This data describes a binding interaction between two proteins.

Sequence of chain A:
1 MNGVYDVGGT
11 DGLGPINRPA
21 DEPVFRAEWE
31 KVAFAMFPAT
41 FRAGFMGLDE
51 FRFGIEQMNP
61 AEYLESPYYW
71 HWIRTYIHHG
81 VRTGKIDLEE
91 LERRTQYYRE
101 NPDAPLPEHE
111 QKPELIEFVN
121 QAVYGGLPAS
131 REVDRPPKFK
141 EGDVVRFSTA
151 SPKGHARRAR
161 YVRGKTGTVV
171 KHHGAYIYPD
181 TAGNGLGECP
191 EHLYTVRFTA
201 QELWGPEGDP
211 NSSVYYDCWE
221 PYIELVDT

Contacts between the two chains:
Residue L64 in chain B contacts residue A61 in chain A (closest heavy-atom distance 4.5 Å).
Residue G9 in chain B is in contact with residue N2 in chain A (closest heavy-atom distance 2.9 Å).
Residue E207 in chain B contacts residue K153 in chain A (closest heavy-atom distance 3.8 Å).
Residue G205 in chain B is in contact with residue A150 in chain A (closest heavy-atom distance 4.4 Å).
Residue N2 in chain B interacts with residue D11 in chain A (closest heavy-atom distance 2.7 Å).
Residue P152 in chain B is in contact with residue D11 in chain A (closest heavy-atom distance 4.3 Å).
Residue P60 in chain B contacts residue G12 in chain A (closest heavy-atom distance 3.9 Å).
Residue G205 in chain B is in contact with residue T149 in chain A (closest heavy-atom distance 3.9 Å).
Residue E207 in chain B contacts residue A150 in chain A (closest heavy-atom distance 3.6 Å).
Residue E65 in chain B is in contact with residue N59 in chain A (closest heavy-atom distance 2.9 Å).
Residue W204 in chain B contacts residue A150 in chain A (closest heavy-atom distance 4.0 Å).
Residue L13 in chain B contacts residue V4 in chain A (closest heavy-atom distance 4.3 Å).
Residue T10 in chain B is in contact with residue R160 in chain A (closest heavy-atom distance 3.9 Å).
Residue A150 in chain B contacts residue E207 in chain A (closest heavy-atom distance 3.6 Å).
Residue L13 in chain B interacts with residue P60 in chain A (closest heavy-atom distance 3.7 Å).
Residue D11 in chain B interacts with residue G3 in chain A (closest heavy-atom distance 3.8 Å).
Residue W204 in chain B is in contact with residue S151 in chain A (closest heavy-atom distance 2.8 Å).
Residue E207 in chain B contacts residue P152 in chain A (closest heavy-atom distance 3.6 Å).
Residue G12 in chain B contacts residue M58 in chain A (closest heavy-atom distance 4.5 Å).
Residue P206 in chain B contacts residue A150 in chain A (closest heavy-atom distance 3.9 Å).
Residue D11 in chain B is in contact with residue N2 in chain A (closest heavy-atom distance 2.7 Å).
Residue N2 in chain B is in contact with residue G9 in chain A (closest heavy-atom distance 2.9 Å).
Residue S151 in chain B interacts with residue E207 in chain A (closest heavy-atom distance 2.8 Å).
Residue A150 in chain B contacts residue P206 in chain A (closest heavy-atom distance 3.9 Å).
Residue N59 in chain B interacts with residue E65 in chain A (closest heavy-atom distance 2.9 Å).
Residue E207 in chain B is in contact with residue S151 in chain A (closest heavy-atom distance 2.8 Å).
Residue W204 in chain B is in contact with residue T149 in chain A (closest heavy-atom distance 3.5 Å).
Residue R160 in chain B interacts with residue T10 in chain A (closest heavy-atom distance 3.9 Å).
Residue P152 in chain B contacts residue E207 in chain A (closest heavy-atom distance 3.6 Å).
Residue G12 in chain B contacts residue P60 in chain A (closest heavy-atom distance 3.9 Å).
Residue K153 in chain B contacts residue E207 in chain A (closest heavy-atom distance 3.8 Å).
Residue T10 in chain B is in contact with residue V4 in chain A (closest heavy-atom distance 4.0 Å).
Residue G12 in chain B contacts residue M1 in chain A (closest heavy-atom distance 3.8 Å).
Residue V4 in chain B contacts residue T10 in chain A (closest heavy-atom distance 4.0 Å).
Residue V4 in chain B interacts with residue V4 in chain A (closest heavy-atom distance 4.3 Å).
Residue T149 in chain B interacts with residue W204 in chain A (closest heavy-atom distance 3.5 Å).
Residue T149 in chain B interacts with residue G205 in chain A (closest heavy-atom distance 3.9 Å).
Residue D11 in chain B interacts with residue M1 in chain A (closest heavy-atom distance 3.6 Å).
Residue A61 in chain B is in contact with residue A61 in chain A (closest heavy-atom distance 4.0 Å).
Residue R160 in chain B contacts residue R160 in chain A (closest heavy-atom distance 3.9 Å).
Residue A61 in chain B is in contact with residue E65 in chain A (closest heavy-atom distance 3.5 Å).
Residue A61 in chain B contacts residue L64 in chain A (closest heavy-atom distance 4.5 Å).
Residue M1 in chain B is in contact with residue D11 in chain A (closest heavy-atom distance 3.6 Å).
Residue A150 in chain B contacts residue G205 in chain A (closest heavy-atom distance 4.4 Å).
Residue W204 in chain B contacts residue N2 in chain A (closest heavy-atom distance 4.4 Å).
Residue E65 in chain B contacts residue A61 in chain A (closest heavy-atom distance 3.6 Å).
Residue D11 in chain B is in contact with residue K153 in chain A (closest heavy-atom distance 4.4 Å).
Residue P60 in chain B interacts with residue L64 in chain A (closest heavy-atom distance 4.0 Å).
Residue P60 in chain B interacts with residue L13 in chain A (closest heavy-atom distance 3.7 Å).
Residue G3 in chain B is in contact with residue D11 in chain A (closest heavy-atom distance 3.8 Å).
Residue S151 in chain B contacts residue W204 in chain A (closest heavy-atom distance 2.8 Å).
Residue M1 in chain B contacts residue G12 in chain A (closest heavy-atom distance 3.8 Å).
Residue D11 in chain B is in contact with residue P152 in chain A (closest heavy-atom distance 4.3 Å).
Residue N2 in chain B interacts with residue T10 in chain A (closest heavy-atom distance 3.4 Å).
Residue N2 in chain B interacts with residue W204 in chain A (closest heavy-atom distance 4.4 Å).
Residue A150 in chain B contacts residue W204 in chain A (closest heavy-atom distance 4.0 Å).
Residue V4 in chain B interacts with residue L13 in chain A (closest heavy-atom distance 4.3 Å).
Residue L64 in chain B interacts with residue P60 in chain A (closest heavy-atom distance 4.0 Å).
Residue K153 in chain B interacts with residue D11 in chain A (closest heavy-atom distance 4.4 Å).
Residue T10 in chain B contacts residue N2 in chain A (closest heavy-atom distance 3.4 Å).

Sequence of chain B:
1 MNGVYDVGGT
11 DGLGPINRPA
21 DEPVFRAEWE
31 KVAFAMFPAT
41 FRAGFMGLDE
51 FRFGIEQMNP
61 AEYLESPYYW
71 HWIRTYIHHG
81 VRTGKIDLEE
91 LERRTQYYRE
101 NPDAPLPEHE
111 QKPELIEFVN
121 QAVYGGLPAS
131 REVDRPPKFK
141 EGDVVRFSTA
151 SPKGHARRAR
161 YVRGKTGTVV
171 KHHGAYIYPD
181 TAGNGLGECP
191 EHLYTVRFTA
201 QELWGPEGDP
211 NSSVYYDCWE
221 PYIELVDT